Interface contacts:
Residue A36 in protein 2 is in contact with residue K396 in protein 1 (closest heavy-atom distance 4.2 Å).
Residue R54 in protein 2 is in contact with residue K396 in protein 1 (closest heavy-atom distance 4.4 Å).
Residue L82 in protein 2 contacts residue V401 in protein 1 (closest heavy-atom distance 4.8 Å).
Residue R34 in protein 2 contacts residue K396 in protein 1 (closest heavy-atom distance 3.9 Å).
Residue L82 in protein 2 interacts with residue F400 in protein 1 (closest heavy-atom distance 3.2 Å).
Residue A84 in protein 2 contacts residue M399 in protein 1 (closest heavy-atom distance 4.6 Å).
Residue V83 in protein 2 is in contact with residue V398 in protein 1 (closest heavy-atom distance 4.7 Å).
Residue G35 in protein 2 is in contact with residue F400 in protein 1 (closest heavy-atom distance 4.3 Å).
Residue L82 in protein 2 is in contact with residue M399 in protein 1 (closest heavy-atom distance 3.5 Å).
Residue V55 in protein 2 is in contact with residue G397 in protein 1 (closest heavy-atom distance 3.7 Å).
Residue K67 in protein 2 contacts residue V401 in protein 1 (closest heavy-atom distance 2.8 Å).
Residue M167 in protein 2 interacts with residue K396 in protein 1 (closest heavy-atom distance 3.9 Å).
Residue G35 in protein 2 contacts residue V401 in protein 1 (closest heavy-atom distance 3.1 Å).
Residue A31 in protein 2 is in contact with residue F400 in protein 1 (closest heavy-atom distance 4.0 Å).
Residue V55 in protein 2 contacts residue V398 in protein 1 (closest heavy-atom distance 4.7 Å).
Residue G81 in protein 2 is in contact with residue M399 in protein 1 (closest heavy-atom distance 4.7 Å).
Residue G56 in protein 2 is in contact with residue K396 in protein 1 (closest heavy-atom distance 5.0 Å).
Residue A36 in protein 2 interacts with residue V401 in protein 1 (closest heavy-atom distance 3.0 Å).
Residue V83 in protein 2 is in contact with residue V401 in protein 1 (closest heavy-atom distance 3.8 Å).
Residue V55 in protein 2 interacts with residue V401 in protein 1 (closest heavy-atom distance 3.5 Å).
Residue R34 in protein 2 is in contact with residue D394 in protein 1 (closest heavy-atom distance 3.4 Å).
Residue R34 in protein 2 is in contact with residue L395 in protein 1 (closest heavy-atom distance 3.2 Å).
Residue S80 in protein 2 is in contact with residue V401 in protein 1 (closest heavy-atom distance 3.8 Å).
Residue R34 in protein 2 contacts residue F400 in protein 1 (closest heavy-atom distance 3.4 Å).
Residue D52 in protein 2 is in contact with residue V401 in protein 1 (closest heavy-atom distance 3.6 Å).
Residue V55 in protein 2 interacts with residue K396 in protein 1 (closest heavy-atom distance 4.1 Å).
Residue D52 in protein 2 contacts residue K396 in protein 1 (closest heavy-atom distance 4.7 Å).
Residue G81 in protein 2 is in contact with residue V401 in protein 1 (closest heavy-atom distance 2.6 Å).
Residue V83 in protein 2 interacts with residue M399 in protein 1 (closest heavy-atom distance 3.6 Å).
Residue G81 in protein 2 is in contact with residue F400 in protein 1 (closest heavy-atom distance 4.5 Å).

Sequence of protein 1:
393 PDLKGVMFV

Sequence of protein 2:
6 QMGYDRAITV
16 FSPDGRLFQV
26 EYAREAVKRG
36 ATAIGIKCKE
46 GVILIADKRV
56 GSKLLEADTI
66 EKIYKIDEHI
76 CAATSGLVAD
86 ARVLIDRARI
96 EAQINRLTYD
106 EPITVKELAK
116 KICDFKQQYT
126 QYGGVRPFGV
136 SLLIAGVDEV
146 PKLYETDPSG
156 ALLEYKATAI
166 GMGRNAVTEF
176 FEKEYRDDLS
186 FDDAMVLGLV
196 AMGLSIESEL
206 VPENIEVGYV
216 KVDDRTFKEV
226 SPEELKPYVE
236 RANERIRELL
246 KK

These two protein chains interact to form a complex.